Sequence of the second protein:
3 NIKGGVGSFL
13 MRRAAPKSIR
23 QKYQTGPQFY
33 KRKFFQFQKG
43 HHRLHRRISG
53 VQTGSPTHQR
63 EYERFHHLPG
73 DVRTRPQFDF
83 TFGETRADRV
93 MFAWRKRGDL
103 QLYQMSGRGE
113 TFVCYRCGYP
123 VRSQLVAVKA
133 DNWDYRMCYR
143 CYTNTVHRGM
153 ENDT

Residue-level contacts at the interface:
Residue Y368 in the first protein interacts with residue D133 in the second protein (closest heavy-atom distance 3.2 Å).
Residue G373 in the first protein contacts residue D90 in the second protein (closest heavy-atom distance 3.8 Å).
Residue Y83 in the first protein interacts with residue D155 in the second protein (closest heavy-atom distance 3.1 Å).
Residue G93 in the first protein contacts residue I21 in the second protein (closest heavy-atom distance 4.4 Å).
Residue M229 in the first protein is in contact with residue Y137 in the second protein (closest heavy-atom distance 3.4 Å).
Residue R108 in the first protein interacts with residue T27 in the second protein (closest heavy-atom distance 3.2 Å).
Residue Q91 in the first protein interacts with residue G28 in the second protein (closest heavy-atom distance 3.8 Å).
Residue L43 in the first protein contacts residue I21 in the second protein (closest heavy-atom distance 3.8 Å).
Residue Q91 in the first protein interacts with residue R22 in the second protein (closest heavy-atom distance 2.9 Å).
Residue H166 in the first protein interacts with residue D133 in the second protein (closest heavy-atom distance 4.0 Å).
Residue K87 in the first protein is in contact with residue D155 in the second protein (closest heavy-atom distance 3.2 Å).
Residue K369 in the first protein is in contact with residue W135 in the second protein (closest heavy-atom distance 3.4 Å).
Residue A372 in the first protein contacts residue R88 in the second protein (closest heavy-atom distance 3.3 Å).
Residue M229 in the first protein is in contact with residue A132 in the second protein (closest heavy-atom distance 4.4 Å).
Residue P367 in the first protein contacts residue N134 in the second protein (closest heavy-atom distance 3.2 Å).
Residue L43 in the first protein contacts residue K19 in the second protein (closest heavy-atom distance 3.6 Å).
Residue G373 in the first protein is in contact with residue R88 in the second protein (closest heavy-atom distance 3.3 Å).
Residue L43 in the first protein contacts residue S20 in the second protein (closest heavy-atom distance 4.4 Å).
Residue Y368 in the first protein is in contact with residue N134 in the second protein (closest heavy-atom distance 4.0 Å).
Residue Q92 in the first protein contacts residue T27 in the second protein (closest heavy-atom distance 4.6 Å).
Residue F106 in the first protein interacts with residue Y25 in the second protein (closest heavy-atom distance 3.7 Å).
Residue P367 in the first protein interacts with residue D133 in the second protein (closest heavy-atom distance 4.0 Å).
Residue T110 in the first protein is in contact with residue M152 in the second protein (closest heavy-atom distance 3.9 Å).
Residue M229 in the first protein contacts residue N134 in the second protein (closest heavy-atom distance 3.6 Å).
Residue Q91 in the first protein is in contact with residue P29 in the second protein (closest heavy-atom distance 3.7 Å).
Residue Q92 in the first protein is in contact with residue S20 in the second protein (closest heavy-atom distance 4.0 Å).
Residue P367 in the first protein interacts with residue W135 in the second protein (closest heavy-atom distance 3.4 Å).
Residue T107 in the first protein interacts with residue T27 in the second protein (closest heavy-atom distance 4.3 Å).
Residue L230 in the first protein is in contact with residue N134 in the second protein (closest heavy-atom distance 3.5 Å).
Residue M229 in the first protein interacts with residue K131 in the second protein (closest heavy-atom distance 3.4 Å).
Residue F106 in the first protein interacts with residue T27 in the second protein (closest heavy-atom distance 4.2 Å).
Residue F375 in the first protein contacts residue W135 in the second protein (closest heavy-atom distance 3.9 Å).
Residue T371 in the first protein contacts residue R88 in the second protein (closest heavy-atom distance 3.3 Å).
Residue E374 in the first protein contacts residue A89 in the second protein (closest heavy-atom distance 3.7 Å).
Residue V90 in the first protein interacts with residue T27 in the second protein (closest heavy-atom distance 4.5 Å).
Residue Q92 in the first protein interacts with residue I21 in the second protein (closest heavy-atom distance 3.3 Å).
Residue R69 in the first protein is in contact with residue R150 in the second protein (closest heavy-atom distance 3.5 Å).
Residue R69 in the first protein is in contact with residue M152 in the second protein (closest heavy-atom distance 3.9 Å).
Residue A372 in the first protein is in contact with residue A89 in the second protein (closest heavy-atom distance 3.2 Å).
Residue E165 in the first protein is in contact with residue D133 in the second protein (closest heavy-atom distance 3.7 Å).
Residue R232 in the first protein interacts with residue D136 in the second protein (closest heavy-atom distance 4.6 Å).
Residue R232 in the first protein is in contact with residue Y137 in the second protein (closest heavy-atom distance 3.6 Å).
Residue Q92 in the first protein interacts with residue R22 in the second protein (closest heavy-atom distance 3.9 Å).
Residue K369 in the first protein contacts residue D90 in the second protein (closest heavy-atom distance 2.5 Å).
Residue R228 in the first protein contacts residue Y137 in the second protein (closest heavy-atom distance 4.3 Å).
Residue T110 in the first protein is in contact with residue R150 in the second protein (closest heavy-atom distance 3.8 Å).
Residue Q91 in the first protein interacts with residue T27 in the second protein (closest heavy-atom distance 2.5 Å).
Residue K369 in the first protein interacts with residue D133 in the second protein (closest heavy-atom distance 4.5 Å).
Residue P367 in the first protein contacts residue D136 in the second protein (closest heavy-atom distance 3.7 Å).
Residue L43 in the first protein contacts residue K24 in the second protein (closest heavy-atom distance 3.4 Å).
Residue F106 in the first protein contacts residue I21 in the second protein (closest heavy-atom distance 4.0 Å).
Residue R108 in the first protein is in contact with residue Q26 in the second protein (closest heavy-atom distance 3.2 Å).
Residue Y368 in the first protein contacts residue A132 in the second protein (closest heavy-atom distance 3.5 Å).
Residue N370 in the first protein interacts with residue R88 in the second protein (closest heavy-atom distance 3.8 Å).
Residue L109 in the first protein interacts with residue M152 in the second protein (closest heavy-atom distance 3.7 Å).
Residue H166 in the first protein is in contact with residue A132 in the second protein (closest heavy-atom distance 3.5 Å).
Residue Y83 in the first protein contacts residue M152 in the second protein (closest heavy-atom distance 4.6 Å).
Residue G373 in the first protein is in contact with residue A89 in the second protein (closest heavy-atom distance 4.0 Å).
Residue L109 in the first protein interacts with residue D155 in the second protein (closest heavy-atom distance 3.6 Å).
Residue Q47 in the first protein interacts with residue I21 in the second protein (closest heavy-atom distance 3.4 Å).

Sequence of the first protein:
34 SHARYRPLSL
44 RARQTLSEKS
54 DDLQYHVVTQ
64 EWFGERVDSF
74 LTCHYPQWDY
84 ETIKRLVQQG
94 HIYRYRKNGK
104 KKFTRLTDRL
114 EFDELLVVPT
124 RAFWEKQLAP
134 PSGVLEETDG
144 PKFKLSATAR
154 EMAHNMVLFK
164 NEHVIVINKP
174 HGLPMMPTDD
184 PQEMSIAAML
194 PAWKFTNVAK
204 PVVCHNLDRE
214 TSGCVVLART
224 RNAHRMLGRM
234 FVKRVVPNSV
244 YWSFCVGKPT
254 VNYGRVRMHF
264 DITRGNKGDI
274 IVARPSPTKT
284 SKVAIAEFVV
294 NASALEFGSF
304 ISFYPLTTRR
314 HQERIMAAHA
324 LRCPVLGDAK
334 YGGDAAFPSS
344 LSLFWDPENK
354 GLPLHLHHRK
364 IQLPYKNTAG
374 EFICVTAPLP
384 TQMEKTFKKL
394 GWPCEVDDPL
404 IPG

The following describes two proteins that form a bound complex.